Sequence of chain A:
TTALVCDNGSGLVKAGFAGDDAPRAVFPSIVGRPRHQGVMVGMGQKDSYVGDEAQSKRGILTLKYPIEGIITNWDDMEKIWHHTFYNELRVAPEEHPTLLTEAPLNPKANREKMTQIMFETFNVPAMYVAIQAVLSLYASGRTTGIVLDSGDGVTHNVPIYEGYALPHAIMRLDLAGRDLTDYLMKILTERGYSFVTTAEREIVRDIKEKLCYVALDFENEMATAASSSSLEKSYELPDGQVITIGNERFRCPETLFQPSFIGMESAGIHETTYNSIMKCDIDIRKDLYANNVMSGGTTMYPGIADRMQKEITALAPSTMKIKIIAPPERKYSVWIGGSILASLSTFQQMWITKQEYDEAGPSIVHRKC

Sequence of chain B:
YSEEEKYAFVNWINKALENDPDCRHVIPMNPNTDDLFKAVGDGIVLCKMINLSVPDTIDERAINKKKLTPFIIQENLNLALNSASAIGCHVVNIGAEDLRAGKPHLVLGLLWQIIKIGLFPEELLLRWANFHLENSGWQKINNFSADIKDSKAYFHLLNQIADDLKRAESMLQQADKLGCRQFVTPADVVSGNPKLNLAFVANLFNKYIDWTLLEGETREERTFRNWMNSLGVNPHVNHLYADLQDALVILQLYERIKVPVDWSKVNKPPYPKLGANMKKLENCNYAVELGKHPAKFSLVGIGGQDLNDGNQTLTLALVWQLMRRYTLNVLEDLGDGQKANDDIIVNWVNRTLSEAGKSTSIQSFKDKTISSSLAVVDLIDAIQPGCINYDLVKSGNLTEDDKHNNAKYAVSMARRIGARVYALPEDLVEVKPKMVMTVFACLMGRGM

This data describes a binding interaction between two proteins.

Residue-level contacts at the interface:
Residue N213 in chain B is in contact with residue Y55 in chain A (closest heavy-atom distance 3.3 Å).
Residue N213 in chain B interacts with residue N94 in chain A (closest heavy-atom distance 3.1 Å).
Residue N213 in chain B interacts with residue S54 in chain A (closest heavy-atom distance 2.7 Å).
Residue H210 in chain B interacts with residue H89 in chain A (closest heavy-atom distance 2.9 Å).
Residue D218 in chain B contacts residue E59 in chain A (closest heavy-atom distance 2.9 Å).
Residue V211 in chain B contacts residue H90 in chain A (closest heavy-atom distance 3.4 Å).
Residue I214 in chain B interacts with residue N94 in chain A (closest heavy-atom distance 3.0 Å).
Residue H225 in chain B contacts residue N94 in chain A (closest heavy-atom distance 2.6 Å).
Residue E195 in chain B interacts with residue V47 in chain A (closest heavy-atom distance 3.0 Å).
Residue V212 in chain B is in contact with residue H89 in chain A (closest heavy-atom distance 3.6 Å).
Residue V211 in chain B contacts residue H89 in chain A (closest heavy-atom distance 2.9 Å).
Residue L226 in chain B is in contact with residue E59 in chain A (closest heavy-atom distance 3.5 Å).
Residue E217 in chain B contacts residue K52 in chain A (closest heavy-atom distance 2.9 Å).
Residue A216 in chain B is in contact with residue K52 in chain A (closest heavy-atom distance 3.1 Å).
Residue N198 in chain B contacts residue G50 in chain A (closest heavy-atom distance 3.1 Å).
Residue V212 in chain B interacts with residue K86 in chain A (closest heavy-atom distance 3.0 Å).
Residue V211 in chain B is in contact with residue N94 in chain A (closest heavy-atom distance 3.1 Å).
Residue D218 in chain B contacts residue Y55 in chain A (closest heavy-atom distance 3.0 Å).
Residue L226 in chain B is in contact with residue N94 in chain A (closest heavy-atom distance 3.3 Å).
Residue N198 in chain B is in contact with residue G48 in chain A (closest heavy-atom distance 2.7 Å).
Residue G229 in chain B is in contact with residue N94 in chain A (closest heavy-atom distance 3.1 Å).
Residue K236 in chain B contacts residue E101 in chain A (closest heavy-atom distance 3.0 Å).
Residue E217 in chain B interacts with residue M49 in chain A (closest heavy-atom distance 2.9 Å).
Residue Q233 in chain B is in contact with residue Y93 in chain A (closest heavy-atom distance 2.9 Å).
Residue Q194 in chain B is in contact with residue G48 in chain A (closest heavy-atom distance 2.9 Å).
Residue Q194 in chain B is in contact with residue V47 in chain A (closest heavy-atom distance 3.3 Å).
Residue K236 in chain B interacts with residue A99 in chain A (closest heavy-atom distance 3.6 Å).
Residue G229 in chain B contacts residue Y93 in chain A (closest heavy-atom distance 2.6 Å).
Residue N213 in chain B interacts with residue K86 in chain A (closest heavy-atom distance 3.4 Å).
Residue R220 in chain B interacts with residue M49 in chain A (closest heavy-atom distance 3.0 Å).
Residue H210 in chain B contacts residue Y93 in chain A (closest heavy-atom distance 2.9 Å).
Residue E217 in chain B is in contact with residue Y55 in chain A (closest heavy-atom distance 2.8 Å).
Residue Q233 in chain B contacts residue N94 in chain A (closest heavy-atom distance 3.8 Å).
Residue L197 in chain B contacts residue G48 in chain A (closest heavy-atom distance 3.7 Å).
Residue H210 in chain B interacts with residue F129 in chain A (closest heavy-atom distance 3.8 Å).
Residue G215 in chain B interacts with residue K52 in chain A (closest heavy-atom distance 2.9 Å).
Residue N213 in chain B contacts residue G57 in chain A (closest heavy-atom distance 3.8 Å).
Residue E195 in chain B contacts residue G48 in chain A (closest heavy-atom distance 3.4 Å).
Residue W232 in chain B is in contact with residue R97 in chain A (closest heavy-atom distance 2.9 Å).
Residue N198 in chain B interacts with residue M49 in chain A (closest heavy-atom distance 3.0 Å).
Residue Q194 in chain B is in contact with residue M49 in chain A (closest heavy-atom distance 3.0 Å).
Residue N213 in chain B contacts residue H90 in chain A (closest heavy-atom distance 2.9 Å).
Residue K236 in chain B is in contact with residue Y93 in chain A (closest heavy-atom distance 3.1 Å).
Residue L197 in chain B contacts residue M49 in chain A (closest heavy-atom distance 3.6 Å).
Residue W232 in chain B is in contact with residue A99 in chain A (closest heavy-atom distance 2.9 Å).
Residue L230 in chain B contacts residue N94 in chain A (closest heavy-atom distance 2.9 Å).
Residue H225 in chain B contacts residue E95 in chain A (closest heavy-atom distance 2.8 Å).
Residue W232 in chain B is in contact with residue V98 in chain A (closest heavy-atom distance 3.3 Å).
Residue V211 in chain B interacts with residue Y93 in chain A (closest heavy-atom distance 3.5 Å).
Residue W232 in chain B interacts with residue Y93 in chain A (closest heavy-atom distance 3.7 Å).
Residue I214 in chain B contacts residue K52 in chain A (closest heavy-atom distance 3.0 Å).
Residue L226 in chain B interacts with residue H90 in chain A (closest heavy-atom distance 3.2 Å).
Residue I214 in chain B contacts residue S54 in chain A (closest heavy-atom distance 3.2 Å).
Residue N198 in chain B contacts residue Q51 in chain A (closest heavy-atom distance 3.1 Å).
Residue Q194 in chain B contacts residue M46 in chain A (closest heavy-atom distance 3.1 Å).
Residue N213 in chain B contacts residue E59 in chain A (closest heavy-atom distance 2.7 Å).
Residue E217 in chain B is in contact with residue G50 in chain A (closest heavy-atom distance 3.6 Å).
Residue N213 in chain B interacts with residue V56 in chain A (closest heavy-atom distance 3.1 Å).
Residue D218 in chain B contacts residue K63 in chain A (closest heavy-atom distance 3.7 Å).
Residue D218 in chain B is in contact with residue K52 in chain A (closest heavy-atom distance 2.8 Å).